Sequence of the first protein:
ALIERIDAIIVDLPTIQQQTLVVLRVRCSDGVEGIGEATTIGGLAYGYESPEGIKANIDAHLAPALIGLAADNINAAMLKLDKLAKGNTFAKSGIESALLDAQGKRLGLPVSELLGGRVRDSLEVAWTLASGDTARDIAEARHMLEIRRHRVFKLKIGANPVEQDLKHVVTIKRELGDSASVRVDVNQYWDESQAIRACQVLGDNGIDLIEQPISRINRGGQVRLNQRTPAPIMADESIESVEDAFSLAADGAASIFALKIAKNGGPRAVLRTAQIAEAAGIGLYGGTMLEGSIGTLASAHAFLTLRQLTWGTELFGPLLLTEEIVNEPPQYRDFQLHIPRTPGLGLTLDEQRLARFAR

These two protein chains interact to form a complex.

Sequence of the second protein:
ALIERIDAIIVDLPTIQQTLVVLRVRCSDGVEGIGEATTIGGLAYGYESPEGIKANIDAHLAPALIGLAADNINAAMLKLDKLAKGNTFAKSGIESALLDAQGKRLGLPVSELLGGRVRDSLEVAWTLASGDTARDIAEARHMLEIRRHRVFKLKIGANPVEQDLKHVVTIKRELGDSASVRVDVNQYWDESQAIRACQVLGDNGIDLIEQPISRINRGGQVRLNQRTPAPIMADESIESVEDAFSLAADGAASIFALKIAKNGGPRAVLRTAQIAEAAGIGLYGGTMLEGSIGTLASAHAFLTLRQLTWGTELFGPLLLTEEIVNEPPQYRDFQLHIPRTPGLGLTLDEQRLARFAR

Interface contacts:
Residue A86 in the first protein is in contact with residue G127 in the second protein (closest heavy-atom distance 4.7 Å).
Residue V129 in the first protein contacts residue N85 in the second protein (closest heavy-atom distance 3.9 Å).
Residue G127 in the first protein is in contact with residue A86 in the second protein (closest heavy-atom distance 4.6 Å).
Residue T315 in the first protein is in contact with residue N85 in the second protein (closest heavy-atom distance 2.9 Å).
Residue A86 in the first protein is in contact with residue V129 in the second protein (closest heavy-atom distance 4.2 Å).
Residue N83 in the first protein contacts residue G126 in the second protein (closest heavy-atom distance 3.8 Å).
Residue A260 in the first protein is in contact with residue A260 in the second protein (closest heavy-atom distance 4.0 Å).
Residue G126 in the first protein is in contact with residue D82 in the second protein (closest heavy-atom distance 4.6 Å).
Residue G126 in the first protein interacts with residue I84 in the second protein (closest heavy-atom distance 3.6 Å).
Residue F256 in the first protein interacts with residue A260 in the second protein (closest heavy-atom distance 4.0 Å).
Residue Q285 in the first protein is in contact with residue Q285 in the second protein (closest heavy-atom distance 2.4 Å).
Residue G127 in the first protein interacts with residue N83 in the second protein (closest heavy-atom distance 3.2 Å).
Residue T315 in the first protein contacts residue L89 in the second protein (closest heavy-atom distance 4.1 Å).
Residue L119 in the first protein is in contact with residue L117 in the second protein (closest heavy-atom distance 3.9 Å).
Residue V252 in the first protein contacts residue A289 in the second protein (closest heavy-atom distance 4.4 Å).
Residue A289 in the first protein interacts with residue F256 in the second protein (closest heavy-atom distance 4.0 Å).
Residue F256 in the first protein interacts with residue A259 in the second protein (closest heavy-atom distance 3.8 Å).
Residue N85 in the first protein contacts residue T315 in the second protein (closest heavy-atom distance 2.7 Å).
Residue I286 in the first protein is in contact with residue A289 in the second protein (closest heavy-atom distance 3.8 Å).
Residue E253 in the first protein interacts with residue A289 in the second protein (closest heavy-atom distance 3.5 Å).
Residue V129 in the first protein interacts with residue A86 in the second protein (closest heavy-atom distance 4.0 Å).
Residue R317 in the first protein interacts with residue L89 in the second protein (closest heavy-atom distance 4.5 Å).
Residue Q285 in the first protein contacts residue R282 in the second protein (closest heavy-atom distance 3.7 Å).
Residue E123 in the first protein contacts residue D82 in the second protein (closest heavy-atom distance 3.3 Å).
Residue N85 in the first protein interacts with residue G127 in the second protein (closest heavy-atom distance 2.9 Å).
Residue D82 in the first protein is in contact with residue E123 in the second protein (closest heavy-atom distance 2.9 Å).
Residue N85 in the first protein contacts residue V129 in the second protein (closest heavy-atom distance 4.0 Å).
Residue A86 in the first protein is in contact with residue R128 in the second protein (closest heavy-atom distance 4.1 Å).
Residue G126 in the first protein contacts residue N83 in the second protein (closest heavy-atom distance 3.7 Å).
Residue N83 in the first protein contacts residue G127 in the second protein (closest heavy-atom distance 3.2 Å).
Residue R128 in the first protein is in contact with residue N83 in the second protein (closest heavy-atom distance 2.9 Å).
Residue G127 in the first protein is in contact with residue N85 in the second protein (closest heavy-atom distance 3.0 Å).
Residue N85 in the first protein is in contact with residue G126 in the second protein (closest heavy-atom distance 2.9 Å).
Residue R282 in the first protein contacts residue Q285 in the second protein (closest heavy-atom distance 2.9 Å).
Residue A289 in the first protein is in contact with residue I286 in the second protein (closest heavy-atom distance 3.9 Å).
Residue Q113 in the first protein is in contact with residue E123 in the second protein (closest heavy-atom distance 3.6 Å).
Residue L89 in the first protein is in contact with residue V129 in the second protein (closest heavy-atom distance 3.7 Å).
Residue A260 in the first protein is in contact with residue F256 in the second protein (closest heavy-atom distance 4.0 Å).
Residue L89 in the first protein is in contact with residue R317 in the second protein (closest heavy-atom distance 4.1 Å).
Residue A289 in the first protein is in contact with residue E253 in the second protein (closest heavy-atom distance 3.6 Å).
Residue N83 in the first protein is in contact with residue R128 in the second protein (closest heavy-atom distance 2.9 Å).
Residue L124 in the first protein contacts residue L124 in the second protein (closest heavy-atom distance 4.5 Å).
Residue A289 in the first protein is in contact with residue V252 in the second protein (closest heavy-atom distance 4.5 Å).
Residue L117 in the first protein contacts residue L117 in the second protein (closest heavy-atom distance 4.3 Å).
Residue F256 in the first protein interacts with residue I286 in the second protein (closest heavy-atom distance 4.4 Å).
Residue R128 in the first protein interacts with residue A86 in the second protein (closest heavy-atom distance 3.9 Å).
Residue L117 in the first protein contacts residue L119 in the second protein (closest heavy-atom distance 3.9 Å).
Residue F256 in the first protein is in contact with residue A290 in the second protein (closest heavy-atom distance 3.6 Å).
Residue F256 in the first protein contacts residue A289 in the second protein (closest heavy-atom distance 4.0 Å).
Residue A290 in the first protein interacts with residue F256 in the second protein (closest heavy-atom distance 3.5 Å).
Residue I286 in the first protein contacts residue I286 in the second protein (closest heavy-atom distance 4.2 Å).
Residue I84 in the first protein interacts with residue G126 in the second protein (closest heavy-atom distance 3.6 Å).
Residue L281 in the first protein contacts residue Q285 in the second protein (closest heavy-atom distance 4.6 Å).
Residue A259 in the first protein contacts residue F256 in the second protein (closest heavy-atom distance 3.9 Å).
Residue L89 in the first protein contacts residue T315 in the second protein (closest heavy-atom distance 4.2 Å).
Residue G126 in the first protein contacts residue N85 in the second protein (closest heavy-atom distance 3.1 Å).
Residue F256 in the first protein contacts residue F256 in the second protein (closest heavy-atom distance 3.9 Å).
Residue E123 in the first protein interacts with residue Q113 in the second protein (closest heavy-atom distance 4.0 Å).
Residue I286 in the first protein contacts residue F256 in the second protein (closest heavy-atom distance 4.5 Å).
Residue V129 in the first protein contacts residue L89 in the second protein (closest heavy-atom distance 3.9 Å).